This data describes a binding interaction between two proteins.

Contacts between the two chains:
Residue A42 in protein 1 is in contact with residue V52 in protein 2 (closest heavy-atom distance 4.9 Å).
Residue V52 in protein 1 interacts with residue G47 in protein 2 (closest heavy-atom distance 4.1 Å).
Residue V52 in protein 1 is in contact with residue G48 in protein 2 (closest heavy-atom distance 4.3 Å).
Residue M43 in protein 1 contacts residue V52 in protein 2 (closest heavy-atom distance 4.2 Å).
Residue K46 in protein 1 interacts with residue I8 in protein 2 (closest heavy-atom distance 4.4 Å).
Residue V52 in protein 1 interacts with residue M43 in protein 2 (closest heavy-atom distance 4.5 Å).
Residue V52 in protein 1 interacts with residue K46 in protein 2 (closest heavy-atom distance 2.9 Å).
Residue I8 in protein 1 interacts with residue K46 in protein 2 (closest heavy-atom distance 4.8 Å).
Residue W55 in protein 1 is in contact with residue K46 in protein 2 (closest heavy-atom distance 3.9 Å).
Residue V52 in protein 1 contacts residue A42 in protein 2 (closest heavy-atom distance 4.9 Å).
Residue K9 in protein 1 is in contact with residue K46 in protein 2 (closest heavy-atom distance 4.2 Å).
Residue S51 in protein 1 contacts residue G47 in protein 2 (closest heavy-atom distance 4.6 Å).
Residue G48 in protein 1 contacts residue V52 in protein 2 (closest heavy-atom distance 4.2 Å).
Residue K46 in protein 1 interacts with residue S51 in protein 2 (closest heavy-atom distance 4.6 Å).
Residue K46 in protein 1 interacts with residue K9 in protein 2 (closest heavy-atom distance 3.3 Å).
Residue S51 in protein 1 interacts with residue K46 in protein 2 (closest heavy-atom distance 4.7 Å).
Residue M43 in protein 1 contacts residue M43 in protein 2 (closest heavy-atom distance 3.3 Å).
Residue G47 in protein 1 contacts residue S51 in protein 2 (closest heavy-atom distance 4.4 Å).
Residue K46 in protein 1 interacts with residue W55 in protein 2 (closest heavy-atom distance 3.1 Å).
Residue K46 in protein 1 contacts residue V52 in protein 2 (closest heavy-atom distance 3.6 Å).
Residue G47 in protein 1 is in contact with residue V52 in protein 2 (closest heavy-atom distance 4.0 Å).

Sequence of protein 1:
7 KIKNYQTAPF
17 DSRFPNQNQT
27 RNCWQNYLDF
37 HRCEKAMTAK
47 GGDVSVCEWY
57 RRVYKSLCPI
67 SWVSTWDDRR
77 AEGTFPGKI

Sequence of protein 2:
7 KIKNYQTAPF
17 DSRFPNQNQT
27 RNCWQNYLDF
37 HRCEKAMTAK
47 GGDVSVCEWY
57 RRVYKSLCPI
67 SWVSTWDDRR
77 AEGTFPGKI